Sequence of chain A:
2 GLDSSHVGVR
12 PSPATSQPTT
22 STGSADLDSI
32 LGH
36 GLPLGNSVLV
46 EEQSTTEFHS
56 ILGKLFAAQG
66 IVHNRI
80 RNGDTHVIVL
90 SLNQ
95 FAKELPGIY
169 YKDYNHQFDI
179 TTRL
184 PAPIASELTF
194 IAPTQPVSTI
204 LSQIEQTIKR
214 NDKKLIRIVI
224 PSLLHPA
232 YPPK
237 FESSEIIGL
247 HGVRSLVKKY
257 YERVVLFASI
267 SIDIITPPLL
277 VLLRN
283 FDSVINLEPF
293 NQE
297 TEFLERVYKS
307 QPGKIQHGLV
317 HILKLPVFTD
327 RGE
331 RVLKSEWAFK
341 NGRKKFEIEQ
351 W

Contacts between the two chains:
Residue V200 in chain A interacts with residue H125 in chain B (closest heavy-atom distance 3.8 Å).
Residue H247 in chain A interacts with residue I120 in chain B (closest heavy-atom distance 3.6 Å).
Residue P273 in chain A contacts residue Y202 in chain B (closest heavy-atom distance 4.0 Å).
Residue H247 in chain A contacts residue F119 in chain B (closest heavy-atom distance 4.0 Å).
Residue G244 in chain A is in contact with residue L164 in chain B (closest heavy-atom distance 4.0 Å).
Residue H247 in chain A contacts residue F89 in chain B (closest heavy-atom distance 2.7 Å).
Residue R327 in chain A is in contact with residue N270 in chain B (closest heavy-atom distance 3.5 Å).
Residue K254 in chain A contacts residue E92 in chain B (closest heavy-atom distance 3.5 Å).
Residue S240 in chain A is in contact with residue L164 in chain B (closest heavy-atom distance 3.7 Å).
Residue N281 in chain A interacts with residue Q157 in chain B (closest heavy-atom distance 2.8 Å).
Residue D326 in chain A is in contact with residue Q48 in chain B (closest heavy-atom distance 3.6 Å).
Residue T325 in chain A interacts with residue Q48 in chain B (closest heavy-atom distance 3.4 Å).
Residue D326 in chain A is in contact with residue Y95 in chain B (closest heavy-atom distance 2.9 Å).
Residue P273 in chain A interacts with residue I199 in chain B (closest heavy-atom distance 3.8 Å).
Residue G244 in chain A contacts residue I120 in chain B (closest heavy-atom distance 3.6 Å).
Residue S240 in chain A is in contact with residue S163 in chain B (closest heavy-atom distance 3.2 Å).
Residue K254 in chain A is in contact with residue L116 in chain B (closest heavy-atom distance 4.0 Å).
Residue S251 in chain A contacts residue L116 in chain B (closest heavy-atom distance 3.4 Å).
Residue R327 in chain A interacts with residue L50 in chain B (closest heavy-atom distance 4.1 Å).
Residue H247 in chain A interacts with residue F115 in chain B (closest heavy-atom distance 3.5 Å).
Residue N281 in chain A contacts residue I90 in chain B (closest heavy-atom distance 3.9 Å).
Residue P274 in chain A is in contact with residue Y202 in chain B (closest heavy-atom distance 3.1 Å).
Residue I243 in chain A is in contact with residue L164 in chain B (closest heavy-atom distance 3.8 Å).
Residue G328 in chain A is in contact with residue Q48 in chain B (closest heavy-atom distance 3.7 Å).
Residue L204 in chain A is in contact with residue I120 in chain B (closest heavy-atom distance 3.9 Å).
Residue S251 in chain A contacts residue S117 in chain B (closest heavy-atom distance 3.3 Å).
Residue H247 in chain A contacts residue L164 in chain B (closest heavy-atom distance 3.9 Å).
Residue S240 in chain A is in contact with residue S166 in chain B (closest heavy-atom distance 3.8 Å).
Residue S201 in chain A interacts with residue H125 in chain B (closest heavy-atom distance 3.2 Å).
Residue D326 in chain A interacts with residue H91 in chain B (closest heavy-atom distance 3.4 Å).
Residue R327 in chain A contacts residue W51 in chain B (closest heavy-atom distance 3.9 Å).
Residue R250 in chain A is in contact with residue H91 in chain B (closest heavy-atom distance 3.4 Å).
Residue R250 in chain A contacts residue I90 in chain B (closest heavy-atom distance 2.8 Å).
Residue E329 in chain A interacts with residue C46 in chain B (closest heavy-atom distance 3.3 Å).
Residue G248 in chain A contacts residue I120 in chain B (closest heavy-atom distance 4.1 Å).
Residue V277 in chain A interacts with residue I199 in chain B (closest heavy-atom distance 3.8 Å).
Residue R327 in chain A contacts residue K272 in chain B (closest heavy-atom distance 4.2 Å).
Residue L204 in chain A is in contact with residue H125 in chain B (closest heavy-atom distance 4.2 Å).
Residue N281 in chain A contacts residue N193 in chain B (closest heavy-atom distance 3.5 Å).
Residue R327 in chain A interacts with residue E273 in chain B (closest heavy-atom distance 3.6 Å).
Residue L278 in chain A is in contact with residue L160 in chain B (closest heavy-atom distance 4.1 Å).
Residue R250 in chain A is in contact with residue L116 in chain B (closest heavy-atom distance 4.0 Å).
Residue N281 in chain A is in contact with residue L160 in chain B (closest heavy-atom distance 3.8 Å).
Residue D326 in chain A interacts with residue L50 in chain B (closest heavy-atom distance 3.6 Å).
Residue Y257 in chain A interacts with residue N94 in chain B (closest heavy-atom distance 3.7 Å).
Residue S251 in chain A interacts with residue D118 in chain B (closest heavy-atom distance 2.9 Å).
Residue S239 in chain A interacts with residue S163 in chain B (closest heavy-atom distance 3.5 Å).
Residue P274 in chain A contacts residue S208 in chain B (closest heavy-atom distance 3.6 Å).
Residue H247 in chain A interacts with residue L116 in chain B (closest heavy-atom distance 3.5 Å).
Residue G328 in chain A interacts with residue N270 in chain B (closest heavy-atom distance 3.4 Å).
Residue K255 in chain A is in contact with residue D118 in chain B (closest heavy-atom distance 3.1 Å).
Residue L204 in chain A contacts residue V121 in chain B (closest heavy-atom distance 4.0 Å).
Residue L278 in chain A is in contact with residue S163 in chain B (closest heavy-atom distance 3.5 Å).
Residue V332 in chain A contacts residue C46 in chain B (closest heavy-atom distance 3.7 Å).
Residue P274 in chain A interacts with residue I196 in chain B (closest heavy-atom distance 3.9 Å).
Residue E329 in chain A interacts with residue E271 in chain B (closest heavy-atom distance 3.6 Å).
Residue G328 in chain A is in contact with residue T240 in chain B (closest heavy-atom distance 3.3 Å).
Residue E329 in chain A contacts residue K272 in chain B (closest heavy-atom distance 3.6 Å).
Residue T325 in chain A interacts with residue S45 in chain B (closest heavy-atom distance 3.5 Å).
Residue E329 in chain A interacts with residue N270 in chain B (closest heavy-atom distance 3.5 Å).

Sequence of chain B:
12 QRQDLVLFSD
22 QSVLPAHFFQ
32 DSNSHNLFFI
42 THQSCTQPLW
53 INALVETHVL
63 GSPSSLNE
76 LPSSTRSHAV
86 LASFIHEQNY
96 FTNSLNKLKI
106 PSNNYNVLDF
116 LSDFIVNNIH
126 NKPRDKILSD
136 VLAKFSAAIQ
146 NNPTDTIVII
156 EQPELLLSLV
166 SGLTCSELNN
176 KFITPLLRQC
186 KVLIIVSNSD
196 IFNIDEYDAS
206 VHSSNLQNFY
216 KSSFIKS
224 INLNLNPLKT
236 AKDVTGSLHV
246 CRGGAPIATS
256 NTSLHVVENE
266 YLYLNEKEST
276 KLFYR

The following describes two proteins that form a bound complex.